Residue-level contacts at the interface:
Residue T658 in chain B is in contact with residue S226 in chain A (closest heavy-atom distance 3.0 Å).
Residue W689 in chain B is in contact with residue Q234 in chain A (closest heavy-atom distance 3.2 Å).
Residue H162 in chain B contacts residue R435 in chain A (closest heavy-atom distance 3.0 Å).
Residue L165 in chain B is in contact with residue L439 in chain A (closest heavy-atom distance 2.9 Å).
Residue V664 in chain B contacts residue K405 in chain A (closest heavy-atom distance 2.9 Å).
Residue D151 in chain B is in contact with residue Y409 in chain A (closest heavy-atom distance 3.3 Å).
Residue E111 in chain B contacts residue W434 in chain A (closest heavy-atom distance 2.8 Å).
Residue Y665 in chain B interacts with residue T264 in chain A (closest heavy-atom distance 3.1 Å).
Residue Y665 in chain B is in contact with residue E267 in chain A (closest heavy-atom distance 2.9 Å).
Residue L688 in chain B contacts residue E231 in chain A (closest heavy-atom distance 3.3 Å).
Residue S150 in chain B interacts with residue E407 in chain A (closest heavy-atom distance 3.0 Å).
Residue I292 in chain B is in contact with residue S393 in chain A (closest heavy-atom distance 2.7 Å).
Residue E666 in chain B contacts residue H260 in chain A (closest heavy-atom distance 2.7 Å).
Residue M148 in chain B contacts residue K410 in chain A (closest heavy-atom distance 3.2 Å).
Residue S290 in chain B interacts with residue Y417 in chain A (closest heavy-atom distance 3.2 Å).
Residue T293 in chain B is in contact with residue N415 in chain A (closest heavy-atom distance 2.9 Å).
Residue L669 in chain B contacts residue G419 in chain A (closest heavy-atom distance 3.2 Å).
Residue K108 in chain B interacts with residue W434 in chain A (closest heavy-atom distance 3.1 Å).
Residue T136 in chain B interacts with residue Y770 in chain A (closest heavy-atom distance 3.2 Å).
Residue R280 in chain B contacts residue Y409 in chain A (closest heavy-atom distance 2.7 Å).
Residue Y106 in chain B is in contact with residue G398 in chain A (closest heavy-atom distance 3.0 Å).
Residue T668 in chain B interacts with residue W273 in chain A (closest heavy-atom distance 3.0 Å).
Residue L650 in chain B is in contact with residue P418 in chain A (closest heavy-atom distance 3.2 Å).
Residue R122 in chain B contacts residue L740 in chain A (closest heavy-atom distance 3.1 Å).
Residue L688 in chain B contacts residue D233 in chain A (closest heavy-atom distance 3.2 Å).
Residue T647 in chain B contacts residue N388 in chain A (closest heavy-atom distance 2.9 Å).
Residue W689 in chain B contacts residue R235 in chain A (closest heavy-atom distance 3.2 Å).
Residue E666 in chain B interacts with residue H259 in chain A (closest heavy-atom distance 3.3 Å).
Residue W107 in chain B interacts with residue K430 in chain A (closest heavy-atom distance 3.2 Å).
Residue M663 in chain B is in contact with residue K405 in chain A (closest heavy-atom distance 3.0 Å).
Residue L669 in chain B is in contact with residue Y224 in chain A (closest heavy-atom distance 2.9 Å).
Residue I292 in chain B contacts residue N415 in chain A (closest heavy-atom distance 2.9 Å).
Residue D648 in chain B is in contact with residue N388 in chain A (closest heavy-atom distance 2.7 Å).
Residue D151 in chain B contacts residue K410 in chain A (closest heavy-atom distance 3.1 Å).
Residue E144 in chain B interacts with residue V400 in chain A (closest heavy-atom distance 3.3 Å).
Residue K660 in chain B interacts with residue H260 in chain A (closest heavy-atom distance 2.7 Å).
Residue Y657 in chain B contacts residue Y230 in chain A (closest heavy-atom distance 2.8 Å).
Residue E111 in chain B contacts residue S397 in chain A (closest heavy-atom distance 2.6 Å).
Residue M148 in chain B interacts with residue E408 in chain A (closest heavy-atom distance 2.6 Å).
Residue W107 in chain B is in contact with residue Q767 in chain A (closest heavy-atom distance 2.5 Å).
Residue D697 in chain B is in contact with residue N388 in chain A (closest heavy-atom distance 2.6 Å).
Residue D164 in chain B contacts residue H445 in chain A (closest heavy-atom distance 2.8 Å).
Residue N145 in chain B interacts with residue V400 in chain A (closest heavy-atom distance 2.8 Å).
Residue Y115 in chain B is in contact with residue R435 in chain A (closest heavy-atom distance 2.9 Å).
Residue D667 in chain B is in contact with residue F421 in chain A (closest heavy-atom distance 2.8 Å).
Residue Q118 in chain B interacts with residue N610 in chain A (closest heavy-atom distance 2.9 Å).
Residue E666 in chain B contacts residue K271 in chain A (closest heavy-atom distance 3.0 Å).
Residue W689 in chain B interacts with residue G237 in chain A (closest heavy-atom distance 3.3 Å).
Residue E123 in chain B interacts with residue K677 in chain A (closest heavy-atom distance 3.2 Å).
Residue V664 in chain B is in contact with residue K406 in chain A (closest heavy-atom distance 3.0 Å).
Residue T658 in chain B is in contact with residue Y224 in chain A (closest heavy-atom distance 2.7 Å).
Residue F698 in chain B is in contact with residue N388 in chain A (closest heavy-atom distance 2.9 Å).
Residue Y115 in chain B is in contact with residue S397 in chain A (closest heavy-atom distance 3.3 Å).
Residue E144 in chain B interacts with residue K410 in chain A (closest heavy-atom distance 2.6 Å).
Residue P686 in chain B contacts residue H260 in chain A (closest heavy-atom distance 3.3 Å).
Residue D117 in chain B interacts with residue I433 in chain A (closest heavy-atom distance 3.3 Å).
Residue Y115 in chain B contacts residue W434 in chain A (closest heavy-atom distance 3.2 Å).
Residue Y657 in chain B contacts residue S226 in chain A (closest heavy-atom distance 2.4 Å).
Residue W689 in chain B is in contact with residue D233 in chain A (closest heavy-atom distance 3.0 Å).
Residue F654 in chain B interacts with residue E239 in chain A (closest heavy-atom distance 2.9 Å).

Sequence of chain B:
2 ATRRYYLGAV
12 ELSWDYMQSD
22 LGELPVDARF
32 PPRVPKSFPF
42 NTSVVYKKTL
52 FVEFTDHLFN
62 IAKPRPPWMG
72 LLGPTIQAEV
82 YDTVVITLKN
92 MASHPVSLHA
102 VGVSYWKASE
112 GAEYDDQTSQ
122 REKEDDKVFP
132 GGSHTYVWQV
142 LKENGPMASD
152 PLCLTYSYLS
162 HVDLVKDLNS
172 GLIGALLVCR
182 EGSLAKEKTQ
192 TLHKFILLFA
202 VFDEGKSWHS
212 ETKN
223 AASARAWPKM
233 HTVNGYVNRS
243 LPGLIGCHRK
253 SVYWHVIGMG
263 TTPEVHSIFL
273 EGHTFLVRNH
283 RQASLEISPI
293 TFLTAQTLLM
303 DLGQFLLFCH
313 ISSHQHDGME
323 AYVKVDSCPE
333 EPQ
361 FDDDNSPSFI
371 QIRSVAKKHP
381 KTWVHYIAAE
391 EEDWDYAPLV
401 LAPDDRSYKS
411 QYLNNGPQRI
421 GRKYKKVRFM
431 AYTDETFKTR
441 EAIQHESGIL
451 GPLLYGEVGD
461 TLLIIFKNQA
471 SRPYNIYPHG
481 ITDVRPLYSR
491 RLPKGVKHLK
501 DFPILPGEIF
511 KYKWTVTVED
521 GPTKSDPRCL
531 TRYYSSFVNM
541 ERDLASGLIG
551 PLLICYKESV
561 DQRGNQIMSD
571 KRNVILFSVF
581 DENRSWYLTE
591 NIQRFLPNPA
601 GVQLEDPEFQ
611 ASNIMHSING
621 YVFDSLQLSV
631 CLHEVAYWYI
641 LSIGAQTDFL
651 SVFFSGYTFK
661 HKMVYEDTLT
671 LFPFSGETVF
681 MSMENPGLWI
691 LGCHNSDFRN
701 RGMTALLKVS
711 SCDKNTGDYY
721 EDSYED

Sequence of chain A:
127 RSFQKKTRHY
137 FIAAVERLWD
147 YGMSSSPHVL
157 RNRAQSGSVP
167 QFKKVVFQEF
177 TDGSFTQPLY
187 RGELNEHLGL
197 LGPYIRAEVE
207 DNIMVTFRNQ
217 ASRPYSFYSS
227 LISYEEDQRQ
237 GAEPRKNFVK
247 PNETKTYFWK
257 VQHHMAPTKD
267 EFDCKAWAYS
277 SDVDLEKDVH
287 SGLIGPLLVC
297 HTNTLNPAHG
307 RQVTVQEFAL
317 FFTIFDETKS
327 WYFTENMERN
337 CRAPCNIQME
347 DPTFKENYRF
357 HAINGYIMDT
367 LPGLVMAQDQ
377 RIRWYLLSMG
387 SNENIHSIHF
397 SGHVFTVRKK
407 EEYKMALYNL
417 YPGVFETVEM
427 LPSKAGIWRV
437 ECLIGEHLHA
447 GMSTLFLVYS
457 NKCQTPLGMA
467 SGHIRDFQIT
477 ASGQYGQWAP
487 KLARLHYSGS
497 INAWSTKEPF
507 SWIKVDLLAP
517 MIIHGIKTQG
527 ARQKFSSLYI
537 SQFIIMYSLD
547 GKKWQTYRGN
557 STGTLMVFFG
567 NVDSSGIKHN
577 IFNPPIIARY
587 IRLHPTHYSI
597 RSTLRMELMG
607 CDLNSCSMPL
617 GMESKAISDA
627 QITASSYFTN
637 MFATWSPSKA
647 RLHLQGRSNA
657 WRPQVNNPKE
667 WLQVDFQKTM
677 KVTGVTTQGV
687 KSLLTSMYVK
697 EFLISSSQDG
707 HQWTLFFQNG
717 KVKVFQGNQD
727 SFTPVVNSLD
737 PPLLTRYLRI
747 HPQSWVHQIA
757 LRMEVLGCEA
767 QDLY

This data describes a binding interaction between two proteins.